These two protein chains interact to form a complex.

Sequence of the second protein:
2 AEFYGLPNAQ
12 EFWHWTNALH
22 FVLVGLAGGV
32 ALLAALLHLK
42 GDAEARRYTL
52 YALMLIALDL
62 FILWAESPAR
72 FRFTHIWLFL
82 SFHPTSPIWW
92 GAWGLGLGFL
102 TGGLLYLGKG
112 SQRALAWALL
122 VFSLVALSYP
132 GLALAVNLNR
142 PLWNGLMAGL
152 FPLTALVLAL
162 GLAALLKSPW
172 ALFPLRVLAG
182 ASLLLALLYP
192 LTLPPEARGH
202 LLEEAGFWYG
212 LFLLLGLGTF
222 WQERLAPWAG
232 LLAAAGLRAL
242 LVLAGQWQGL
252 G

Sequence of the first protein:
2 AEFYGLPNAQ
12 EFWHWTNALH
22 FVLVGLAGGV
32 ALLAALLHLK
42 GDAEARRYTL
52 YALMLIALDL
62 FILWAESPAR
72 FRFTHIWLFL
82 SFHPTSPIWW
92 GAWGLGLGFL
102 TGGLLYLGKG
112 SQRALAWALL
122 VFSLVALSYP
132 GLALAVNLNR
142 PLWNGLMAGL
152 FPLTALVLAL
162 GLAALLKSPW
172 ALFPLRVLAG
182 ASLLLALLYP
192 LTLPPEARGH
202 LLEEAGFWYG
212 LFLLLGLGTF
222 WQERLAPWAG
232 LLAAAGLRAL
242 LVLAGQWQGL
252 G

Interface contacts:
Residue L154 in the first protein contacts residue L154 in the second protein (closest heavy-atom distance 4.4 Å).
Residue L147 in the first protein is in contact with residue G150 in the second protein (closest heavy-atom distance 4.1 Å).
Residue L133 in the first protein is in contact with residue T193 in the second protein (closest heavy-atom distance 4.1 Å).
Residue V178 in the first protein is in contact with residue P175 in the second protein (closest heavy-atom distance 4.8 Å).
Residue A136 in the first protein is in contact with residue T193 in the second protein (closest heavy-atom distance 4.3 Å).
Residue P175 in the first protein is in contact with residue F174 in the second protein (closest heavy-atom distance 4.3 Å).
Residue A182 in the first protein is in contact with residue L154 in the second protein (closest heavy-atom distance 4.1 Å).
Residue L186 in the first protein contacts residue A149 in the second protein (closest heavy-atom distance 3.7 Å).
Residue T193 in the first protein contacts residue A149 in the second protein (closest heavy-atom distance 3.9 Å).
Residue A149 in the first protein contacts residue L189 in the second protein (closest heavy-atom distance 3.7 Å).
Residue L186 in the first protein interacts with residue L186 in the second protein (closest heavy-atom distance 4.5 Å).
Residue N145 in the first protein interacts with residue G146 in the second protein (closest heavy-atom distance 3.8 Å).
Residue L133 in the first protein is in contact with residue L192 in the second protein (closest heavy-atom distance 3.8 Å).
Residue L185 in the first protein interacts with residue P153 in the second protein (closest heavy-atom distance 4.2 Å).
Residue T193 in the first protein contacts residue A136 in the second protein (closest heavy-atom distance 4.0 Å).
Residue G146 in the first protein is in contact with residue T193 in the second protein (closest heavy-atom distance 4.0 Å).
Residue L139 in the first protein is in contact with residue L194 in the second protein (closest heavy-atom distance 4.4 Å).
Residue A149 in the first protein contacts residue L147 in the second protein (closest heavy-atom distance 4.5 Å).
Residue L192 in the first protein is in contact with residue L133 in the second protein (closest heavy-atom distance 4.1 Å).
Residue T193 in the first protein interacts with residue L133 in the second protein (closest heavy-atom distance 4.6 Å).
Residue A149 in the first protein is in contact with residue L186 in the second protein (closest heavy-atom distance 3.5 Å).
Residue S129 in the first protein is in contact with residue L189 in the second protein (closest heavy-atom distance 3.7 Å).
Residue L179 in the first protein contacts residue V178 in the second protein (closest heavy-atom distance 4.0 Å).
Residue L139 in the first protein interacts with residue P195 in the second protein (closest heavy-atom distance 3.8 Å).
Residue L189 in the first protein interacts with residue A149 in the second protein (closest heavy-atom distance 3.7 Å).
Residue T193 in the first protein is in contact with residue G146 in the second protein (closest heavy-atom distance 3.6 Å).
Residue L147 in the first protein interacts with residue G146 in the second protein (closest heavy-atom distance 3.3 Å).
Residue L125 in the first protein interacts with residue L185 in the second protein (closest heavy-atom distance 3.9 Å).
Residue A149 in the first protein interacts with residue T193 in the second protein (closest heavy-atom distance 3.8 Å).
Residue L186 in the first protein interacts with residue G150 in the second protein (closest heavy-atom distance 3.4 Å).
Residue F174 in the first protein interacts with residue F174 in the second protein (closest heavy-atom distance 4.0 Å).
Residue S129 in the first protein is in contact with residue L185 in the second protein (closest heavy-atom distance 3.5 Å).
Residue L189 in the first protein is in contact with residue L133 in the second protein (closest heavy-atom distance 4.2 Å).
Residue G146 in the first protein interacts with residue L147 in the second protein (closest heavy-atom distance 3.3 Å).
Residue G150 in the first protein contacts residue L186 in the second protein (closest heavy-atom distance 3.6 Å).
Residue L189 in the first protein interacts with residue S129 in the second protein (closest heavy-atom distance 3.7 Å).
Residue L147 in the first protein contacts residue A149 in the second protein (closest heavy-atom distance 4.6 Å).
Residue P153 in the first protein is in contact with residue L185 in the second protein (closest heavy-atom distance 4.3 Å).
Residue V178 in the first protein is in contact with residue L179 in the second protein (closest heavy-atom distance 3.8 Å).
Residue L185 in the first protein is in contact with residue S129 in the second protein (closest heavy-atom distance 3.6 Å).
Residue P195 in the first protein interacts with residue L139 in the second protein (closest heavy-atom distance 3.6 Å).
Residue G150 in the first protein is in contact with residue L147 in the second protein (closest heavy-atom distance 4.0 Å).
Residue L147 in the first protein interacts with residue L147 in the second protein (closest heavy-atom distance 3.6 Å).
Residue L154 in the first protein interacts with residue L186 in the second protein (closest heavy-atom distance 4.6 Å).
Residue F174 in the first protein is in contact with residue P175 in the second protein (closest heavy-atom distance 4.0 Å).
Residue L154 in the first protein is in contact with residue A182 in the second protein (closest heavy-atom distance 4.0 Å).
Residue G146 in the first protein is in contact with residue G146 in the second protein (closest heavy-atom distance 4.5 Å).
Residue V137 in the first protein contacts residue L192 in the second protein (closest heavy-atom distance 4.2 Å).
Residue P153 in the first protein contacts residue L189 in the second protein (closest heavy-atom distance 4.2 Å).
Residue L185 in the first protein interacts with residue L125 in the second protein (closest heavy-atom distance 4.0 Å).
Residue G146 in the first protein contacts residue N145 in the second protein (closest heavy-atom distance 3.9 Å).
Residue L133 in the first protein contacts residue L189 in the second protein (closest heavy-atom distance 4.0 Å).
Residue L194 in the first protein is in contact with residue L139 in the second protein (closest heavy-atom distance 4.2 Å).
Residue P153 in the first protein is in contact with residue L186 in the second protein (closest heavy-atom distance 4.4 Å).
Residue L186 in the first protein interacts with residue P153 in the second protein (closest heavy-atom distance 4.4 Å).
Residue L189 in the first protein interacts with residue P153 in the second protein (closest heavy-atom distance 4.4 Å).
Residue L139 in the first protein contacts residue T193 in the second protein (closest heavy-atom distance 3.8 Å).
Residue L179 in the first protein interacts with residue A182 in the second protein (closest heavy-atom distance 4.8 Å).
Residue T193 in the first protein is in contact with residue L139 in the second protein (closest heavy-atom distance 4.1 Å).
Residue L179 in the first protein is in contact with residue L179 in the second protein (closest heavy-atom distance 4.4 Å).